Sequence of chain A:
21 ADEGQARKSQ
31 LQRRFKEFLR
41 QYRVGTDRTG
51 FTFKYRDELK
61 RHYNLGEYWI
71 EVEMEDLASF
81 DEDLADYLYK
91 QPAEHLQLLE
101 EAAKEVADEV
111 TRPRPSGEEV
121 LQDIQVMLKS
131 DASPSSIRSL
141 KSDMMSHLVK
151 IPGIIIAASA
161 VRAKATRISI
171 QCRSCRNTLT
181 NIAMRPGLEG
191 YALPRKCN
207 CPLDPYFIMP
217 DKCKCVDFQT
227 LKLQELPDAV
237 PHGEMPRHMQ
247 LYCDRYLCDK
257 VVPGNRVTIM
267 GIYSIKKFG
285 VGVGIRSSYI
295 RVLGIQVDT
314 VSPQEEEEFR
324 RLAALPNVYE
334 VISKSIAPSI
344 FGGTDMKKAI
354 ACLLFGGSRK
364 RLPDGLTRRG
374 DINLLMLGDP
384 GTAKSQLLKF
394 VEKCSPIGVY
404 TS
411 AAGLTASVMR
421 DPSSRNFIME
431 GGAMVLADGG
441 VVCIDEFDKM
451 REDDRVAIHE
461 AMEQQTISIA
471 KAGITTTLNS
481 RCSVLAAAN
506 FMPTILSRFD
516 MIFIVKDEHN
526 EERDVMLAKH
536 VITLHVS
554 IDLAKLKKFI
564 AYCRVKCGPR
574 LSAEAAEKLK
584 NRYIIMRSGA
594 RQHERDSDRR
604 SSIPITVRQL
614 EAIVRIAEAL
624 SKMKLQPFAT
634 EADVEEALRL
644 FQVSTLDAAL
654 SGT

This data describes a binding interaction between two proteins.

Residue-level contacts at the interface:
Residue E319 in chain A is in contact with residue R15 in chain B (closest heavy-atom distance 2.7 Å).
Residue R323 in chain A contacts residue R15 in chain B (closest heavy-atom distance 3.5 Å).
Residue R323 in chain A is in contact with residue E8 in chain B (closest heavy-atom distance 4.3 Å).
Residue P316 in chain A interacts with residue R15 in chain B (closest heavy-atom distance 4.9 Å).
Residue E320 in chain A contacts residue R15 in chain B (closest heavy-atom distance 3.3 Å).

Sequence of chain B:
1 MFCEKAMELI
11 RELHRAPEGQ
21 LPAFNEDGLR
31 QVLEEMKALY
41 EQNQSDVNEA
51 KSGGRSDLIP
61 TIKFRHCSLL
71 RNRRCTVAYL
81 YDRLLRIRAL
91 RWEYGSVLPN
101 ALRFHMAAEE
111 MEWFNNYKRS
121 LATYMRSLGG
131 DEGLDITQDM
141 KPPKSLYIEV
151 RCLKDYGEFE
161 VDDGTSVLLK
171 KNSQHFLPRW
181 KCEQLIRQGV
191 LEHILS